These two protein chains interact to form a complex.

Sequence of chain B:
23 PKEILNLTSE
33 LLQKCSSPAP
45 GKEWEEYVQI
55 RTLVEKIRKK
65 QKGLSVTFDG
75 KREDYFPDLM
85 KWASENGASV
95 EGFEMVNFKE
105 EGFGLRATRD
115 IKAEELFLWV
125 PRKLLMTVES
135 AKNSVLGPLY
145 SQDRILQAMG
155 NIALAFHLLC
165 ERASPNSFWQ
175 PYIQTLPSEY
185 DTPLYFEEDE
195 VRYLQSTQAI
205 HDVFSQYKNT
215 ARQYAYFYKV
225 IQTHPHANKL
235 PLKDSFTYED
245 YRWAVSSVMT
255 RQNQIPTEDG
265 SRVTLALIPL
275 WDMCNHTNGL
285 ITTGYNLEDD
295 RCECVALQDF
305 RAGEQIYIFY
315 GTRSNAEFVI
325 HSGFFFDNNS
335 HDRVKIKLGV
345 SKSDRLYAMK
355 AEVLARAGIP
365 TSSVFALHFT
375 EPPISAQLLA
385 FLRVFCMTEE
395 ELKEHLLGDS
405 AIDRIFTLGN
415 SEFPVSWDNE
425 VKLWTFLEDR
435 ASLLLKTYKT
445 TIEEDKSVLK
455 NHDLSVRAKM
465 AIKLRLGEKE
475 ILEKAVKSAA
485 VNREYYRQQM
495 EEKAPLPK

Sequence of chain A:
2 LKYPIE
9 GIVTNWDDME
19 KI

Contacts between the two chains:
Residue R317 in chain B contacts residue I10 in chain A (closest heavy-atom distance 4.0 Å).
Residue P260 in chain B contacts residue Y4 in chain A (closest heavy-atom distance 3.8 Å).
Residue G288 in chain B interacts with residue I6 in chain A (closest heavy-atom distance 3.7 Å).
Residue N213 in chain B interacts with residue D15 in chain A (closest heavy-atom distance 3.5 Å).
Residue M153 in chain B is in contact with residue N13 in chain A (closest heavy-atom distance 3.4 Å).
Residue S38 in chain B is in contact with residue M17 in chain A (closest heavy-atom distance 3.5 Å).
Residue R216 in chain B contacts residue D16 in chain A (closest heavy-atom distance 2.8 Å).
Residue H325 in chain B interacts with residue T12 in chain A (closest heavy-atom distance 4.1 Å).
Residue Y289 in chain B contacts residue I6 in chain A (closest heavy-atom distance 3.9 Å).
Residue T287 in chain B contacts residue I6 in chain A (closest heavy-atom distance 2.8 Å).
Residue M253 in chain B contacts residue G9 in chain A (closest heavy-atom distance 4.0 Å).
Residue N155 in chain B is in contact with residue T12 in chain A (closest heavy-atom distance 2.9 Å).
Residue I285 in chain B interacts with residue I6 in chain A (closest heavy-atom distance 3.6 Å).
Residue M153 in chain B interacts with residue W14 in chain A (closest heavy-atom distance 3.6 Å).
Residue N213 in chain B contacts residue W14 in chain A (closest heavy-atom distance 3.6 Å).
Residue T287 in chain B is in contact with residue P5 in chain A (closest heavy-atom distance 3.5 Å).
Residue Y314 in chain B interacts with residue E7 in chain A (closest heavy-atom distance 3.3 Å).
Residue R317 in chain B is in contact with residue V11 in chain A (closest heavy-atom distance 3.6 Å).
Residue M153 in chain B interacts with residue D16 in chain A (closest heavy-atom distance 3.6 Å).
Residue M153 in chain B contacts residue K19 in chain A (closest heavy-atom distance 3.9 Å).
Residue I285 in chain B is in contact with residue P5 in chain A (closest heavy-atom distance 4.2 Å).
Residue N257 in chain B contacts residue I10 in chain A (closest heavy-atom distance 4.2 Å).
Residue R317 in chain B is in contact with residue E7 in chain A (closest heavy-atom distance 3.1 Å).
Residue N257 in chain B contacts residue I6 in chain A (closest heavy-atom distance 3.8 Å).
Residue I285 in chain B contacts residue L2 in chain A (closest heavy-atom distance 4.1 Å).
Residue R216 in chain B contacts residue M17 in chain A (closest heavy-atom distance 3.3 Å).
Residue M153 in chain B contacts residue D15 in chain A (closest heavy-atom distance 4.0 Å).
Residue L291 in chain B interacts with residue Y4 in chain A (closest heavy-atom distance 3.4 Å).
Residue R216 in chain B interacts with residue D15 in chain A (closest heavy-atom distance 3.2 Å).
Residue Y289 in chain B is in contact with residue K3 in chain A (closest heavy-atom distance 3.1 Å).
Residue A152 in chain B interacts with residue K19 in chain A (closest heavy-atom distance 2.9 Å).
Residue N155 in chain B is in contact with residue N13 in chain A (closest heavy-atom distance 3.0 Å).
Residue I285 in chain B is in contact with residue E7 in chain A (closest heavy-atom distance 3.8 Å).
Residue Y289 in chain B is in contact with residue Y4 in chain A (closest heavy-atom distance 3.1 Å).
Residue Q256 in chain B interacts with residue I10 in chain A (closest heavy-atom distance 3.5 Å).
Residue G315 in chain B is in contact with residue E7 in chain A (closest heavy-atom distance 4.1 Å).
Residue Q217 in chain B is in contact with residue D16 in chain A (closest heavy-atom distance 3.0 Å).
Residue H325 in chain B is in contact with residue V11 in chain A (closest heavy-atom distance 3.9 Å).
Residue V249 in chain B interacts with residue W14 in chain A (closest heavy-atom distance 3.8 Å).
Residue G288 in chain B is in contact with residue K3 in chain A (closest heavy-atom distance 3.7 Å).
Residue Q256 in chain B contacts residue E7 in chain A (closest heavy-atom distance 4.1 Å).
Residue I156 in chain B interacts with residue W14 in chain A (closest heavy-atom distance 3.6 Å).
Residue Q258 in chain B is in contact with residue I6 in chain A (closest heavy-atom distance 4.1 Å).
Residue I149 in chain B contacts residue D16 in chain A (closest heavy-atom distance 4.1 Å).
Residue N257 in chain B interacts with residue E7 in chain A (closest heavy-atom distance 3.9 Å).
Residue C296 in chain B is in contact with residue I6 in chain A (closest heavy-atom distance 3.6 Å).
Residue Q258 in chain B interacts with residue I10 in chain A (closest heavy-atom distance 4.0 Å).
Residue Q217 in chain B is in contact with residue W14 in chain A (closest heavy-atom distance 2.6 Å).
Residue N257 in chain B interacts with residue G9 in chain A (closest heavy-atom distance 3.9 Å).
Residue T287 in chain B interacts with residue L2 in chain A (closest heavy-atom distance 3.9 Å).
Residue E321 in chain B interacts with residue V11 in chain A (closest heavy-atom distance 4.1 Å).
Residue G288 in chain B contacts residue Y4 in chain A (closest heavy-atom distance 3.2 Å).
Residue Q256 in chain B contacts residue T12 in chain A (closest heavy-atom distance 2.9 Å).
Residue W275 in chain B contacts residue I6 in chain A (closest heavy-atom distance 4.0 Å).
Residue N155 in chain B interacts with residue W14 in chain A (closest heavy-atom distance 3.4 Å).
Residue M253 in chain B interacts with residue W14 in chain A (closest heavy-atom distance 4.1 Å).
Residue Q256 in chain B interacts with residue W14 in chain A (closest heavy-atom distance 4.0 Å).
Residue V252 in chain B contacts residue W14 in chain A (closest heavy-atom distance 3.9 Å).
Residue Q256 in chain B interacts with residue G9 in chain A (closest heavy-atom distance 2.7 Å).
Residue R317 in chain B is in contact with residue G9 in chain A (closest heavy-atom distance 3.2 Å).